Sequence of chain A:
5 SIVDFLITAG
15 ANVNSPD

These two protein chains interact to form a complex.

Residue-level contacts at the interface:
Residue T150 in chain B contacts residue S19 in chain A (closest heavy-atom distance 3.8 Å).
Residue Y103 in chain B is in contact with residue V17 in chain A (closest heavy-atom distance 3.6 Å).
Residue N322 in chain B is in contact with residue I11 in chain A (closest heavy-atom distance 4.3 Å).
Residue Y277 in chain B is in contact with residue A13 in chain A (closest heavy-atom distance 3.3 Å).
Residue K299 in chain B is in contact with residue A15 in chain A (closest heavy-atom distance 4.1 Å).
Residue M276 in chain B contacts residue G14 in chain A (closest heavy-atom distance 4.1 Å).
Residue D202 in chain B contacts residue N18 in chain A (closest heavy-atom distance 3.0 Å).
Residue R321 in chain B contacts residue N16 in chain A (closest heavy-atom distance 4.7 Å).
Residue T150 in chain B is in contact with residue D21 in chain A (closest heavy-atom distance 2.9 Å).
Residue R239 in chain B interacts with residue N16 in chain A (closest heavy-atom distance 3.6 Å).
Residue T303 in chain B interacts with residue T12 in chain A (closest heavy-atom distance 4.7 Å).
Residue E203 in chain B interacts with residue A13 in chain A (closest heavy-atom distance 4.3 Å).
Residue Y103 in chain B contacts residue P20 in chain A (closest heavy-atom distance 4.7 Å).
Residue I307 in chain B is in contact with residue I11 in chain A (closest heavy-atom distance 3.8 Å).
Residue A318 in chain B is in contact with residue I11 in chain A (closest heavy-atom distance 3.8 Å).
Residue Q204 in chain B is in contact with residue A15 in chain A (closest heavy-atom distance 3.0 Å).
Residue Y277 in chain B interacts with residue G14 in chain A (closest heavy-atom distance 4.7 Å).
Residue M326 in chain B is in contact with residue F9 in chain A (closest heavy-atom distance 3.7 Å).
Residue Q315 in chain B contacts residue I11 in chain A (closest heavy-atom distance 4.1 Å).
Residue I319 in chain B is in contact with residue I11 in chain A (closest heavy-atom distance 3.6 Å).
Residue I307 in chain B contacts residue V7 in chain A (closest heavy-atom distance 4.3 Å).
Residue K325 in chain B contacts residue G14 in chain A (closest heavy-atom distance 4.7 Å).
Residue L187 in chain B interacts with residue S19 in chain A (closest heavy-atom distance 4.4 Å).
Residue T197 in chain B is in contact with residue N18 in chain A (closest heavy-atom distance 4.4 Å).
Residue N322 in chain B contacts residue F9 in chain A (closest heavy-atom distance 3.7 Å).
Residue W297 in chain B contacts residue N18 in chain A (closest heavy-atom distance 3.6 Å).
Residue A318 in chain B is in contact with residue T12 in chain A (closest heavy-atom distance 4.2 Å).
Residue Q204 in chain B contacts residue V17 in chain A (closest heavy-atom distance 3.7 Å).
Residue E203 in chain B is in contact with residue G14 in chain A (closest heavy-atom distance 3.1 Å).
Residue Q240 in chain B interacts with residue N18 in chain A (closest heavy-atom distance 2.9 Å).
Residue L311 in chain B is in contact with residue I11 in chain A (closest heavy-atom distance 4.5 Å).
Residue E203 in chain B contacts residue A15 in chain A (closest heavy-atom distance 3.5 Å).
Residue W297 in chain B interacts with residue V17 in chain A (closest heavy-atom distance 3.5 Å).
Residue W297 in chain B interacts with residue S19 in chain A (closest heavy-atom distance 3.8 Å).
Residue Q204 in chain B is in contact with residue N16 in chain A (closest heavy-atom distance 4.6 Å).
Residue Y103 in chain B contacts residue N18 in chain A (closest heavy-atom distance 3.0 Å).
Residue E203 in chain B interacts with residue V17 in chain A (closest heavy-atom distance 4.3 Å).
Residue L187 in chain B is in contact with residue N18 in chain A (closest heavy-atom distance 3.9 Å).
Residue M326 in chain B contacts residue L10 in chain A (closest heavy-atom distance 3.9 Å).
Residue Q148 in chain B interacts with residue N18 in chain A (closest heavy-atom distance 4.6 Å).
Residue D202 in chain B contacts residue N16 in chain A (closest heavy-atom distance 3.8 Å).
Residue A318 in chain B interacts with residue L10 in chain A (closest heavy-atom distance 3.5 Å).
Residue Y309 in chain B is in contact with residue V7 in chain A (closest heavy-atom distance 3.3 Å).
Residue Y103 in chain B interacts with residue S19 in chain A (closest heavy-atom distance 3.0 Å).
Residue T303 in chain B is in contact with residue I11 in chain A (closest heavy-atom distance 3.5 Å).
Residue I319 in chain B interacts with residue L10 in chain A (closest heavy-atom distance 3.4 Å).
Residue M276 in chain B contacts residue A13 in chain A (closest heavy-atom distance 3.8 Å).
Residue Y201 in chain B contacts residue N18 in chain A (closest heavy-atom distance 4.7 Å).
Residue Q148 in chain B is in contact with residue P20 in chain A (closest heavy-atom distance 3.3 Å).
Residue D202 in chain B is in contact with residue V17 in chain A (closest heavy-atom distance 3.2 Å).
Residue I323 in chain B contacts residue L10 in chain A (closest heavy-atom distance 3.9 Å).
Residue Y94 in chain B interacts with residue P20 in chain A (closest heavy-atom distance 3.7 Å).
Residue N322 in chain B interacts with residue T12 in chain A (closest heavy-atom distance 2.9 Å).
Residue N322 in chain B is in contact with residue L10 in chain A (closest heavy-atom distance 2.6 Å).
Residue S92 in chain B is in contact with residue P20 in chain A (closest heavy-atom distance 4.2 Å).
Residue H200 in chain B is in contact with residue N18 in chain A (closest heavy-atom distance 3.4 Å).
Residue R239 in chain B interacts with residue N18 in chain A (closest heavy-atom distance 3.0 Å).
Residue L187 in chain B contacts residue P20 in chain A (closest heavy-atom distance 3.9 Å).
Residue E203 in chain B is in contact with residue N16 in chain A (closest heavy-atom distance 2.8 Å).
Residue R239 in chain B is in contact with residue V17 in chain A (closest heavy-atom distance 3.1 Å).

Sequence of chain B:
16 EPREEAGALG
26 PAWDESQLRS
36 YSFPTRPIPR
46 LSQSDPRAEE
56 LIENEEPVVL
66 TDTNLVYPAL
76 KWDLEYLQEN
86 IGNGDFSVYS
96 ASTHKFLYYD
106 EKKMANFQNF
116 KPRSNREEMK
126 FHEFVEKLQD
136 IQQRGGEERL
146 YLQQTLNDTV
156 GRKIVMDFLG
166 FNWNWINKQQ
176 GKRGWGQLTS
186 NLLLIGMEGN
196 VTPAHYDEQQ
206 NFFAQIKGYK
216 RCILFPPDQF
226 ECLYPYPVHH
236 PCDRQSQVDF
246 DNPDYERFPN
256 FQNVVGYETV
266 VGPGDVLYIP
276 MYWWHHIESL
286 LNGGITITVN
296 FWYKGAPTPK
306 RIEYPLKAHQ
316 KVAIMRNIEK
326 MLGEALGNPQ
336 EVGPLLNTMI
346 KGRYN